Sequence of protein 2:
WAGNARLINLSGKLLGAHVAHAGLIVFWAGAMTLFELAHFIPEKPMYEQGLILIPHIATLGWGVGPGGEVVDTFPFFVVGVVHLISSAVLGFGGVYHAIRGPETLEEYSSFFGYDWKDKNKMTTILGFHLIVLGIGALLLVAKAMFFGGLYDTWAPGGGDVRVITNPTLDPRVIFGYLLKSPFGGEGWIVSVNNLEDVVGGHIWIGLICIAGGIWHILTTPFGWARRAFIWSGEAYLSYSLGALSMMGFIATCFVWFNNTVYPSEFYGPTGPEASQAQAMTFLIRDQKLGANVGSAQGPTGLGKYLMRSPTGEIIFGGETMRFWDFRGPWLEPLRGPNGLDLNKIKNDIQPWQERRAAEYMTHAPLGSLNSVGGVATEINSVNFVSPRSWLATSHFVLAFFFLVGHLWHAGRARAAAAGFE

Interface contacts:
Residue N373 in protein 2 contacts residue Y7 in protein 1 (closest heavy-atom distance 4.2 Å).
Residue T335 in protein 2 is in contact with residue R152 in protein 1 (closest heavy-atom distance 3.5 Å).
Residue G336 in protein 2 contacts residue D102 in protein 1 (closest heavy-atom distance 4.3 Å).
Residue P372 in protein 2 is in contact with residue I10 in protein 1 (closest heavy-atom distance 4.1 Å).
Residue N378 in protein 2 interacts with residue R42 in protein 1 (closest heavy-atom distance 3.6 Å).
Residue E348 in protein 2 is in contact with residue Y7 in protein 1 (closest heavy-atom distance 3.6 Å).
Residue T335 in protein 2 interacts with residue F156 in protein 1 (closest heavy-atom distance 4.3 Å).
Residue G329 in protein 2 contacts residue D99 in protein 1 (closest heavy-atom distance 4.0 Å).
Residue Q332 in protein 2 contacts residue P149 in protein 1 (closest heavy-atom distance 4.1 Å).
Residue G374 in protein 2 contacts residue Y7 in protein 1 (closest heavy-atom distance 3.1 Å).
Residue G347 in protein 2 contacts residue E74 in protein 1 (closest heavy-atom distance 3.7 Å).
Residue P345 in protein 2 interacts with residue E74 in protein 1 (closest heavy-atom distance 2.8 Å).
Residue G371 in protein 2 contacts residue Y7 in protein 1 (closest heavy-atom distance 3.2 Å).
Residue S330 in protein 2 is in contact with residue D99 in protein 1 (closest heavy-atom distance 3.2 Å).
Residue W359 in protein 2 interacts with residue V11 in protein 1 (closest heavy-atom distance 3.7 Å).
Residue P334 in protein 2 interacts with residue R152 in protein 1 (closest heavy-atom distance 3.6 Å).
Residue G329 in protein 2 contacts residue I101 in protein 1 (closest heavy-atom distance 3.7 Å).
Residue P334 in protein 2 contacts residue N155 in protein 1 (closest heavy-atom distance 3.8 Å).
Residue N378 in protein 2 interacts with residue Q82 in protein 1 (closest heavy-atom distance 2.6 Å).
Residue P372 in protein 2 is in contact with residue L5 in protein 1 (closest heavy-atom distance 3.7 Å).
Residue W359 in protein 2 is in contact with residue Y7 in protein 1 (closest heavy-atom distance 3.3 Å).
Residue S330 in protein 2 contacts residue G100 in protein 1 (closest heavy-atom distance 4.4 Å).
Residue R343 in protein 2 contacts residue T75 in protein 1 (closest heavy-atom distance 3.1 Å).
Residue R370 in protein 2 contacts residue Y7 in protein 1 (closest heavy-atom distance 3.2 Å).
Residue G347 in protein 2 interacts with residue N17 in protein 1 (closest heavy-atom distance 2.8 Å).
Residue R343 in protein 2 is in contact with residue F103 in protein 1 (closest heavy-atom distance 3.7 Å).
Residue L377 in protein 2 interacts with residue D99 in protein 1 (closest heavy-atom distance 2.7 Å).
Residue P345 in protein 2 interacts with residue R73 in protein 1 (closest heavy-atom distance 3.0 Å).
Residue Q332 in protein 2 is in contact with residue S150 in protein 1 (closest heavy-atom distance 2.9 Å).
Residue R343 in protein 2 interacts with residue R73 in protein 1 (closest heavy-atom distance 4.2 Å).
Residue K381 in protein 2 contacts residue Q82 in protein 1 (closest heavy-atom distance 4.0 Å).
Residue T335 in protein 2 interacts with residue Y151 in protein 1 (closest heavy-atom distance 3.5 Å).
Residue T346 in protein 2 interacts with residue N17 in protein 1 (closest heavy-atom distance 3.4 Å).
Residue T346 in protein 2 is in contact with residue V11 in protein 1 (closest heavy-atom distance 4.0 Å).
Residue T346 in protein 2 interacts with residue G14 in protein 1 (closest heavy-atom distance 3.2 Å).
Residue L377 in protein 2 interacts with residue Q80 in protein 1 (closest heavy-atom distance 3.1 Å).
Residue N327 in protein 2 contacts residue E98 in protein 1 (closest heavy-atom distance 4.3 Å).
Residue N373 in protein 2 interacts with residue A16 in protein 1 (closest heavy-atom distance 2.9 Å).
Residue Q332 in protein 2 contacts residue L119 in protein 1 (closest heavy-atom distance 3.4 Å).
Residue Q332 in protein 2 is in contact with residue Y151 in protein 1 (closest heavy-atom distance 3.7 Å).
Residue N327 in protein 2 interacts with residue D99 in protein 1 (closest heavy-atom distance 3.2 Å).
Residue N373 in protein 2 is in contact with residue I10 in protein 1 (closest heavy-atom distance 3.8 Å).
Residue P334 in protein 2 contacts residue F156 in protein 1 (closest heavy-atom distance 3.1 Å).
Residue L337 in protein 2 is in contact with residue Q104 in protein 1 (closest heavy-atom distance 3.3 Å).
Residue R343 in protein 2 contacts residue L78 in protein 1 (closest heavy-atom distance 3.0 Å).
Residue R343 in protein 2 contacts residue E74 in protein 1 (closest heavy-atom distance 4.1 Å).
Residue E348 in protein 2 contacts residue L78 in protein 1 (closest heavy-atom distance 3.8 Å).
Residue G347 in protein 2 contacts residue L78 in protein 1 (closest heavy-atom distance 3.3 Å).
Residue G347 in protein 2 interacts with residue A16 in protein 1 (closest heavy-atom distance 2.6 Å).
Residue Q332 in protein 2 contacts residue T153 in protein 1 (closest heavy-atom distance 3.5 Å).
Residue G336 in protein 2 contacts residue Y151 in protein 1 (closest heavy-atom distance 3.4 Å).
Residue S344 in protein 2 interacts with residue E74 in protein 1 (closest heavy-atom distance 3.9 Å).
Residue Q332 in protein 2 is in contact with residue K123 in protein 1 (closest heavy-atom distance 4.1 Å).
Residue P334 in protein 2 contacts residue T153 in protein 1 (closest heavy-atom distance 3.4 Å).
Residue G333 in protein 2 is in contact with residue T153 in protein 1 (closest heavy-atom distance 3.7 Å).
Residue S330 in protein 2 interacts with residue K123 in protein 1 (closest heavy-atom distance 3.0 Å).
Residue K381 in protein 2 contacts residue D99 in protein 1 (closest heavy-atom distance 2.7 Å).
Residue E348 in protein 2 contacts residue V11 in protein 1 (closest heavy-atom distance 3.4 Å).
Residue G336 in protein 2 is in contact with residue Q104 in protein 1 (closest heavy-atom distance 2.7 Å).
Residue R362 in protein 2 interacts with residue D8 in protein 1 (closest heavy-atom distance 2.8 Å).

The following describes two proteins that form a bound complex.

Sequence of protein 1:
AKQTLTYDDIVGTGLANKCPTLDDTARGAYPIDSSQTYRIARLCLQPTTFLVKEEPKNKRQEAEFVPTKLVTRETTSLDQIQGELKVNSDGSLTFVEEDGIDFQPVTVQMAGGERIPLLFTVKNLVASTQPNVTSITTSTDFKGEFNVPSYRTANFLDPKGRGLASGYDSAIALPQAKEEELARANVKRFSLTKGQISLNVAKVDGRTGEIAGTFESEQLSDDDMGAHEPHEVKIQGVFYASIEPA